Sequence of chain B:
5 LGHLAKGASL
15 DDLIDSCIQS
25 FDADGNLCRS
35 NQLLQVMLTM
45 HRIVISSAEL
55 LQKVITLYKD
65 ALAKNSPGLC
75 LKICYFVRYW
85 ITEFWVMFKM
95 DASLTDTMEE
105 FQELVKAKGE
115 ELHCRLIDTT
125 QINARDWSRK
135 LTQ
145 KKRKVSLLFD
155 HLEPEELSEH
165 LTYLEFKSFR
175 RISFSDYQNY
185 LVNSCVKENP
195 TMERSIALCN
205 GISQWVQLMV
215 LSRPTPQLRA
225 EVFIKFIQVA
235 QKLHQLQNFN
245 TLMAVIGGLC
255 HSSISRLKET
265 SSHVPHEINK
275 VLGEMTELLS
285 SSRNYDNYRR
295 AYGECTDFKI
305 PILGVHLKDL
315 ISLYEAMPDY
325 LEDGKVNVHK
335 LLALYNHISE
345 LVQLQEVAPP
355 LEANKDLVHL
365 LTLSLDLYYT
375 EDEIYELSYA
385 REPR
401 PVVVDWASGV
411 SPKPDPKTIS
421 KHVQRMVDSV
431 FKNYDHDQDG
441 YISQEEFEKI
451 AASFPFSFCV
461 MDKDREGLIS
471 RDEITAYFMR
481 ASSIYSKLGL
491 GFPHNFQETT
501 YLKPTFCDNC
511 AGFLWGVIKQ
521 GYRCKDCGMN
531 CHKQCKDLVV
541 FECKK

The following describes two proteins that form a bound complex.

Residue-level contacts at the interface:
Residue L502 in chain A is in contact with residue F456 in chain B (closest heavy-atom distance 3.7 Å).
Residue F513 in chain A interacts with residue V460 in chain B (closest heavy-atom distance 3.9 Å).
Residue C510 in chain A contacts residue W515 in chain B (closest heavy-atom distance 3.8 Å).
Residue I484 in chain A interacts with residue V517 in chain B (closest heavy-atom distance 4.4 Å).
Residue E380 in chain A contacts residue I518 in chain B (closest heavy-atom distance 3.8 Å).
Residue A511 in chain A contacts residue G512 in chain B (closest heavy-atom distance 3.5 Å).
Residue V460 in chain A contacts residue F513 in chain B (closest heavy-atom distance 3.9 Å).
Residue N509 in chain A is in contact with residue W515 in chain B (closest heavy-atom distance 3.0 Å).
Residue A384 in chain A contacts residue L502 in chain B (closest heavy-atom distance 3.9 Å).
Residue I518 in chain A contacts residue E377 in chain B (closest heavy-atom distance 3.5 Å).
Residue R385 in chain A interacts with residue L502 in chain B (closest heavy-atom distance 3.4 Å).
Residue V460 in chain A interacts with residue F506 in chain B (closest heavy-atom distance 3.7 Å).
Residue F513 in chain A is in contact with residue C510 in chain B (closest heavy-atom distance 3.1 Å).
Residue L502 in chain A contacts residue A384 in chain B (closest heavy-atom distance 3.9 Å).
Residue W515 in chain A is in contact with residue L538 in chain B (closest heavy-atom distance 3.3 Å).
Residue T500 in chain A is in contact with residue L381 in chain B (closest heavy-atom distance 4.2 Å).
Residue F506 in chain A is in contact with residue V460 in chain B (closest heavy-atom distance 3.7 Å).
Residue G512 in chain A is in contact with residue C510 in chain B (closest heavy-atom distance 4.0 Å).
Residue G512 in chain A interacts with residue G512 in chain B (closest heavy-atom distance 3.7 Å).
Residue R480 in chain A contacts residue W515 in chain B (closest heavy-atom distance 3.6 Å).
Residue A511 in chain A interacts with residue F513 in chain B (closest heavy-atom distance 4.5 Å).
Residue L381 in chain A contacts residue I518 in chain B (closest heavy-atom distance 3.7 Å).
Residue F513 in chain A is in contact with residue A511 in chain B (closest heavy-atom distance 4.5 Å).
Residue L381 in chain A interacts with residue L502 in chain B (closest heavy-atom distance 3.8 Å).
Residue G512 in chain A contacts residue A511 in chain B (closest heavy-atom distance 3.5 Å).
Residue C510 in chain A contacts residue G512 in chain B (closest heavy-atom distance 4.0 Å).
Residue W515 in chain A interacts with residue R480 in chain B (closest heavy-atom distance 3.6 Å).
Residue F513 in chain A contacts residue F458 in chain B (closest heavy-atom distance 3.7 Å).
Residue V517 in chain A contacts residue I484 in chain B (closest heavy-atom distance 4.4 Å).
Residue W515 in chain A contacts residue C510 in chain B (closest heavy-atom distance 3.8 Å).
Residue L538 in chain A interacts with residue W515 in chain B (closest heavy-atom distance 3.3 Å).
Residue I518 in chain A interacts with residue L381 in chain B (closest heavy-atom distance 3.7 Å).
Residue L502 in chain A is in contact with residue L381 in chain B (closest heavy-atom distance 3.8 Å).
Residue V517 in chain A interacts with residue Y373 in chain B (closest heavy-atom distance 3.7 Å).
Residue T500 in chain A interacts with residue E380 in chain B (closest heavy-atom distance 4.3 Å).
Residue W515 in chain A contacts residue C535 in chain B (closest heavy-atom distance 4.5 Å).
Residue F458 in chain A interacts with residue F513 in chain B (closest heavy-atom distance 3.7 Å).
Residue K519 in chain A interacts with residue E380 in chain B (closest heavy-atom distance 3.4 Å).
Residue E377 in chain A interacts with residue I518 in chain B (closest heavy-atom distance 3.5 Å).
Residue T500 in chain A contacts residue A384 in chain B (closest heavy-atom distance 4.0 Å).
Residue F458 in chain A interacts with residue F506 in chain B (closest heavy-atom distance 4.0 Å).
Residue E380 in chain A is in contact with residue T500 in chain B (closest heavy-atom distance 4.3 Å).
Residue A511 in chain A interacts with residue A511 in chain B (closest heavy-atom distance 2.6 Å).
Residue F458 in chain A contacts residue P504 in chain B (closest heavy-atom distance 3.5 Å).
Residue P504 in chain A interacts with residue F458 in chain B (closest heavy-atom distance 3.5 Å).
Residue C510 in chain A interacts with residue F513 in chain B (closest heavy-atom distance 3.1 Å).
Residue L381 in chain A contacts residue V517 in chain B (closest heavy-atom distance 3.9 Å).
Residue V517 in chain A is in contact with residue E377 in chain B (closest heavy-atom distance 3.7 Å).
Residue L381 in chain A contacts residue T500 in chain B (closest heavy-atom distance 4.2 Å).
Residue W515 in chain A contacts residue N509 in chain B (closest heavy-atom distance 3.0 Å).
Residue F506 in chain A interacts with residue F458 in chain B (closest heavy-atom distance 4.0 Å).
Residue I518 in chain A contacts residue E380 in chain B (closest heavy-atom distance 3.8 Å).
Residue E380 in chain A interacts with residue K519 in chain B (closest heavy-atom distance 3.4 Å).
Residue V517 in chain A interacts with residue L381 in chain B (closest heavy-atom distance 3.9 Å).
Residue E377 in chain A interacts with residue V517 in chain B (closest heavy-atom distance 3.7 Å).
Residue Y373 in chain A contacts residue V517 in chain B (closest heavy-atom distance 3.7 Å).
Residue F456 in chain A interacts with residue L502 in chain B (closest heavy-atom distance 3.7 Å).
Residue L502 in chain A contacts residue R385 in chain B (closest heavy-atom distance 3.4 Å).
Residue C535 in chain A interacts with residue W515 in chain B (closest heavy-atom distance 4.5 Å).
Residue A384 in chain A interacts with residue T500 in chain B (closest heavy-atom distance 4.0 Å).

Sequence of chain A:
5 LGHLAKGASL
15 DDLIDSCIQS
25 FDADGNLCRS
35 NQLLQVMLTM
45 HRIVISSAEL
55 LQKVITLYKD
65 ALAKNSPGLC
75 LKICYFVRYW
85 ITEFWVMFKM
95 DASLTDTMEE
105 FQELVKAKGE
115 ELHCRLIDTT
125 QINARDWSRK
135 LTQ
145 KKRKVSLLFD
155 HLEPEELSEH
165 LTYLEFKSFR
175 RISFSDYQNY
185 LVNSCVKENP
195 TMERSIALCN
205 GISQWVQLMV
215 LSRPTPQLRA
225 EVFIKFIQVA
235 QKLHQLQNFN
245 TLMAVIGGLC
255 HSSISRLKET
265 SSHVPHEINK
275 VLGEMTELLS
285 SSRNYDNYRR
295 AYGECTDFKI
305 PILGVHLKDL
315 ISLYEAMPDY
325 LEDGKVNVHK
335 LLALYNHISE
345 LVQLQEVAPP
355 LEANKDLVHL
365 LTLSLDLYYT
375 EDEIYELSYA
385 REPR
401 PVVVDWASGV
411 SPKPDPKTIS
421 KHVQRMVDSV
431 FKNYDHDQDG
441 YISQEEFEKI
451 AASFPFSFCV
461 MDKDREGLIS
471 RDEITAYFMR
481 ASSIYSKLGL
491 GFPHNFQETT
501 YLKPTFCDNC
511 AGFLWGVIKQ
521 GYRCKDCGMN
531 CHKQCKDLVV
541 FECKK